Residue-level contacts at the interface:
Residue D75 in chain A contacts residue M84 in chain B (closest heavy-atom distance 4.5 Å).
Residue R51 in chain A contacts residue M87 in chain B (closest heavy-atom distance 3.1 Å).
Residue T89 in chain A is in contact with residue T42 in chain B (closest heavy-atom distance 4.4 Å).
Residue Y88 in chain A interacts with residue V44 in chain B (closest heavy-atom distance 3.4 Å).
Residue L76 in chain A contacts residue A40 in chain B (closest heavy-atom distance 4.6 Å).
Residue N83 in chain A contacts residue K52 in chain B (closest heavy-atom distance 4.6 Å).
Residue H77 in chain A contacts residue A40 in chain B (closest heavy-atom distance 3.8 Å).
Residue A90 in chain A is in contact with residue T42 in chain B (closest heavy-atom distance 3.9 Å).
Residue A270 in chain A contacts residue F60 in chain B (closest heavy-atom distance 3.5 Å).
Residue A90 in chain A contacts residue A40 in chain B (closest heavy-atom distance 3.8 Å).
Residue Y79 in chain A is in contact with residue N50 in chain B (closest heavy-atom distance 4.5 Å).
Residue I266 in chain A is in contact with residue Y41 in chain B (closest heavy-atom distance 4.2 Å).
Residue H84 in chain A is in contact with residue N50 in chain B (closest heavy-atom distance 3.0 Å).
Residue H77 in chain A contacts residue Y41 in chain B (closest heavy-atom distance 4.3 Å).
Residue E264 in chain A contacts residue Y41 in chain B (closest heavy-atom distance 3.0 Å).
Residue V81 in chain A is in contact with residue T46 in chain B (closest heavy-atom distance 4.5 Å).
Residue H163 in chain A interacts with residue M84 in chain B (closest heavy-atom distance 3.4 Å).
Residue V258 in chain A is in contact with residue F60 in chain B (closest heavy-atom distance 4.1 Å).
Residue A90 in chain A contacts residue Y41 in chain B (closest heavy-atom distance 3.4 Å).
Residue H77 in chain A contacts residue N83 in chain B (closest heavy-atom distance 3.2 Å).
Residue Y79 in chain A is in contact with residue T80 in chain B (closest heavy-atom distance 3.7 Å).
Residue D75 in chain A interacts with residue A40 in chain B (closest heavy-atom distance 3.9 Å).
Residue L259 in chain A interacts with residue N61 in chain B (closest heavy-atom distance 3.9 Å).
Residue L259 in chain A contacts residue F60 in chain B (closest heavy-atom distance 3.7 Å).
Residue I266 in chain A interacts with residue P39 in chain B (closest heavy-atom distance 4.2 Å).
Residue H84 in chain A interacts with residue T46 in chain B (closest heavy-atom distance 4.3 Å).
Residue R268 in chain A interacts with residue T42 in chain B (closest heavy-atom distance 4.4 Å).
Residue H77 in chain A is in contact with residue S82 in chain B (closest heavy-atom distance 2.9 Å).
Residue Y88 in chain A contacts residue T42 in chain B (closest heavy-atom distance 3.8 Å).
Residue H84 in chain A is in contact with residue K52 in chain B (closest heavy-atom distance 3.5 Å).
Residue D75 in chain A interacts with residue P39 in chain B (closest heavy-atom distance 4.0 Å).
Residue F257 in chain A contacts residue F60 in chain B (closest heavy-atom distance 3.5 Å).
Residue Y88 in chain A is in contact with residue W45 in chain B (closest heavy-atom distance 4.5 Å).
Residue N53 in chain A contacts residue M84 in chain B (closest heavy-atom distance 3.6 Å).
Residue R268 in chain A is in contact with residue N61 in chain B (closest heavy-atom distance 3.3 Å).
Residue Y269 in chain A contacts residue F60 in chain B (closest heavy-atom distance 4.5 Å).
Residue S92 in chain A is in contact with residue A40 in chain B (closest heavy-atom distance 3.8 Å).
Residue P49 in chain A interacts with residue N50 in chain B (closest heavy-atom distance 3.7 Å).
Residue H77 in chain A is in contact with residue M84 in chain B (closest heavy-atom distance 3.6 Å).
Residue F257 in chain A interacts with residue M58 in chain B (closest heavy-atom distance 3.4 Å).
Residue T93 in chain A is in contact with residue P39 in chain B (closest heavy-atom distance 3.8 Å).
Residue R268 in chain A interacts with residue Y41 in chain B (closest heavy-atom distance 3.0 Å).
Residue G47 in chain A interacts with residue N50 in chain B (closest heavy-atom distance 4.7 Å).
Residue Y79 in chain A is in contact with residue M87 in chain B (closest heavy-atom distance 4.2 Å).
Residue R86 in chain A is in contact with residue F60 in chain B (closest heavy-atom distance 4.4 Å).
Residue R86 in chain A contacts residue D59 in chain B (closest heavy-atom distance 3.0 Å).
Residue Y79 in chain A is in contact with residue V44 in chain B (closest heavy-atom distance 3.6 Å).
Residue Y88 in chain A contacts residue L43 in chain B (closest heavy-atom distance 4.2 Å).
Residue Y79 in chain A is in contact with residue S82 in chain B (closest heavy-atom distance 3.9 Å).
Residue S92 in chain A contacts residue P39 in chain B (closest heavy-atom distance 3.3 Å).
Residue I91 in chain A interacts with residue A40 in chain B (closest heavy-atom distance 4.7 Å).
Residue Y88 in chain A is in contact with residue D59 in chain B (closest heavy-atom distance 2.8 Å).
Residue H84 in chain A interacts with residue G51 in chain B (closest heavy-atom distance 3.6 Å).
Residue H77 in chain A is in contact with residue T42 in chain B (closest heavy-atom distance 3.5 Å).
Residue Y79 in chain A contacts residue T42 in chain B (closest heavy-atom distance 3.5 Å).
Residue V81 in chain A is in contact with residue N50 in chain B (closest heavy-atom distance 4.4 Å).
Residue R268 in chain A contacts residue F60 in chain B (closest heavy-atom distance 4.2 Å).
Residue R51 in chain A contacts residue A86 in chain B (closest heavy-atom distance 3.5 Å).
Residue R51 in chain A is in contact with residue N83 in chain B (closest heavy-atom distance 3.4 Å).
Residue R51 in chain A interacts with residue S82 in chain B (closest heavy-atom distance 2.9 Å).

Sequence of chain B:
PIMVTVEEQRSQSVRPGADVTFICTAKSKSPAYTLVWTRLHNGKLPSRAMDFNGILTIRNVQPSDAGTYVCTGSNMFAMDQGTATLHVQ

Sequence of chain A:
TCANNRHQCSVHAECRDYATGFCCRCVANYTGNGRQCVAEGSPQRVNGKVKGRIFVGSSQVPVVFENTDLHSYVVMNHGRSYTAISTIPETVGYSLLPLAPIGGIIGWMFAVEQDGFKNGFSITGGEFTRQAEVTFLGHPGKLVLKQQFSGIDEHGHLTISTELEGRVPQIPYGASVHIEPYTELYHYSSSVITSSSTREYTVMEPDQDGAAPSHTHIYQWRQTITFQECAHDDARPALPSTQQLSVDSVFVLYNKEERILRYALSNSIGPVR

The following describes two proteins that form a bound complex.